Sequence of protein 2:
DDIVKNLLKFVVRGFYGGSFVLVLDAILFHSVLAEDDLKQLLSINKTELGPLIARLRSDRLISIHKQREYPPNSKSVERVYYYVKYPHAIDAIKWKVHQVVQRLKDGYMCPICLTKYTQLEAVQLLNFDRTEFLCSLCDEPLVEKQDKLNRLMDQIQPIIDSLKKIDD

Sequence of protein 1:
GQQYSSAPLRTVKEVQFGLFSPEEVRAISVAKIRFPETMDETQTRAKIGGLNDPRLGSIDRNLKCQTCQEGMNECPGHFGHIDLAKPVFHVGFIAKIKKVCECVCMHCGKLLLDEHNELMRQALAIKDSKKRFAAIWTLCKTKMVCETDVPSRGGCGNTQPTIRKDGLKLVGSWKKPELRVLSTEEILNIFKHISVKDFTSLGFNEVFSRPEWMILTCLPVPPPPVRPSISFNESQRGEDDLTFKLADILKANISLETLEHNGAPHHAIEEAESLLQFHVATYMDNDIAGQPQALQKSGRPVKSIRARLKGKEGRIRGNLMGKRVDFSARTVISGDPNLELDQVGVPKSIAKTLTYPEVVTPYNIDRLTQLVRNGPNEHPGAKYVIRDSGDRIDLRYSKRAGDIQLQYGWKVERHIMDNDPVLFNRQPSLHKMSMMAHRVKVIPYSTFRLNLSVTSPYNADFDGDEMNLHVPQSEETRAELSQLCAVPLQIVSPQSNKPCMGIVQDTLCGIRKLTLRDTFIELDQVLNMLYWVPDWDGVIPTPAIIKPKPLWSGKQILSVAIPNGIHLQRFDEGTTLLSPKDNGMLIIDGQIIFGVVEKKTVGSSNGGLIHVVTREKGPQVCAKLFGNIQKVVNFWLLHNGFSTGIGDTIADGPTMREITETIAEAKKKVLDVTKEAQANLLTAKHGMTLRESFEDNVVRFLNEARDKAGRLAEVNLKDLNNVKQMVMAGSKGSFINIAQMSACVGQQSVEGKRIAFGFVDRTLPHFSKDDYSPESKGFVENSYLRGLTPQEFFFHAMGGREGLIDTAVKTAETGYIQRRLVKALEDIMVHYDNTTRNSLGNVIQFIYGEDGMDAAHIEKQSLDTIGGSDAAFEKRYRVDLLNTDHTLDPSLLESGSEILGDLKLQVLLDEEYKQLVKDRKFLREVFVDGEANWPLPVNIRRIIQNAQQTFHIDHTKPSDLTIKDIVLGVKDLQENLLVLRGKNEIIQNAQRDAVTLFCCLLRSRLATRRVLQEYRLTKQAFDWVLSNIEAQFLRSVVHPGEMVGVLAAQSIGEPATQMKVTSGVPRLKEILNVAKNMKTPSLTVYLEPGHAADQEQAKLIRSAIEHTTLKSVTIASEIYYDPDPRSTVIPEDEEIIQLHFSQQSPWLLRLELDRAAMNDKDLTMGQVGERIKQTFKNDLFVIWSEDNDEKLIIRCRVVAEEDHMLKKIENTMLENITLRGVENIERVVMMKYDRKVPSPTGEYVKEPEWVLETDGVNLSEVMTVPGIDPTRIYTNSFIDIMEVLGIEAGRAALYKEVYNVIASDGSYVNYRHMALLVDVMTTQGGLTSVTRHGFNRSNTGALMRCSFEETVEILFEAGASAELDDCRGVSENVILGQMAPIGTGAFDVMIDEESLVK

Residue-level contacts at the interface:
Residue Q71 in protein 1 contacts residue L151 in protein 2 (closest heavy-atom distance 3.1 Å).

These two protein chains interact to form a complex.